Sequence of chain B:
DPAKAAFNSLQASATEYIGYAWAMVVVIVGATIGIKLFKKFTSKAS

This data describes a binding interaction between two proteins.

Interface contacts:
Residue K48 in chain B contacts residue V29 in chain A (closest heavy-atom distance 4.4 Å).
Residue G38 in chain B interacts with residue Y21 in chain A (closest heavy-atom distance 3.5 Å).
Residue F45 in chain B interacts with residue I22 in chain A (closest heavy-atom distance 4.0 Å).
Residue A49 in chain B is in contact with residue M28 in chain A (closest heavy-atom distance 3.9 Å).
Residue I37 in chain B is in contact with residue L14 in chain A (closest heavy-atom distance 4.2 Å).
Residue A49 in chain B is in contact with residue I32 in chain A (closest heavy-atom distance 3.9 Å).
Residue T46 in chain B is in contact with residue M28 in chain A (closest heavy-atom distance 4.8 Å).
Residue F45 in chain B is in contact with residue Y21 in chain A (closest heavy-atom distance 3.9 Å).
Residue S50 in chain B is in contact with residue I32 in chain A (closest heavy-atom distance 3.6 Å).
Residue V30 in chain B is in contact with residue A10 in chain A (closest heavy-atom distance 3.7 Å).
Residue W26 in chain B interacts with residue A7 in chain A (closest heavy-atom distance 3.7 Å).
Residue A49 in chain B is in contact with residue V29 in chain A (closest heavy-atom distance 3.8 Å).
Residue A49 in chain B contacts residue A25 in chain A (closest heavy-atom distance 3.4 Å).
Residue S50 in chain B interacts with residue M28 in chain A (closest heavy-atom distance 4.4 Å).
Residue G34 in chain B interacts with residue L14 in chain A (closest heavy-atom distance 3.8 Å).
Residue W26 in chain B contacts residue P6 in chain A (closest heavy-atom distance 3.8 Å).
Residue F42 in chain B interacts with residue Y21 in chain A (closest heavy-atom distance 4.4 Å).
Residue L41 in chain B contacts residue Y21 in chain A (closest heavy-atom distance 3.8 Å).
Residue F45 in chain B interacts with residue A25 in chain A (closest heavy-atom distance 4.0 Å).
Residue I39 in chain B contacts residue Y21 in chain A (closest heavy-atom distance 5.0 Å).
Residue F45 in chain B is in contact with residue A18 in chain A (closest heavy-atom distance 4.8 Å).
Residue V30 in chain B contacts residue P6 in chain A (closest heavy-atom distance 4.8 Å).
Residue L41 in chain B is in contact with residue A18 in chain A (closest heavy-atom distance 3.9 Å).
Residue V33 in chain B is in contact with residue L14 in chain A (closest heavy-atom distance 4.0 Å).

Sequence of chain A:
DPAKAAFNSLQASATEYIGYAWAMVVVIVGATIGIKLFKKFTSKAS